Residue-level contacts at the interface:
Residue R21 in chain A interacts with residue I232 in chain B (closest heavy-atom distance 3.5 Å).
Residue R191 in chain A interacts with residue A236 in chain B (closest heavy-atom distance 2.5 Å).
Residue L188 in chain A is in contact with residue F234 in chain B (closest heavy-atom distance 3.8 Å).
Residue Y59 in chain A contacts residue A236 in chain B (closest heavy-atom distance 4.9 Å).
Residue Y61 in chain A contacts residue F234 in chain B (closest heavy-atom distance 3.1 Å).
Residue Y59 in chain A contacts residue G235 in chain B (closest heavy-atom distance 4.5 Å).
Residue R191 in chain A interacts with residue T237 in chain B (closest heavy-atom distance 4.3 Å).
Residue R191 in chain A is in contact with residue G235 in chain B (closest heavy-atom distance 4.9 Å).
Residue I89 in chain A is in contact with residue G235 in chain B (closest heavy-atom distance 5.0 Å).
Residue E25 in chain A is in contact with residue G231 in chain B (closest heavy-atom distance 3.6 Å).
Residue R191 in chain A interacts with residue I232 in chain B (closest heavy-atom distance 4.5 Å).
Residue R191 in chain A contacts residue F234 in chain B (closest heavy-atom distance 3.2 Å).
Residue M91 in chain A interacts with residue F234 in chain B (closest heavy-atom distance 3.5 Å).
Residue R191 in chain A interacts with residue G233 in chain B (closest heavy-atom distance 3.1 Å).
Residue Y61 in chain A interacts with residue G233 in chain B (closest heavy-atom distance 3.0 Å).
Residue E25 in chain A is in contact with residue I232 in chain B (closest heavy-atom distance 3.6 Å).
Residue L22 in chain A is in contact with residue I232 in chain B (closest heavy-atom distance 4.1 Å).
Residue R191 in chain A interacts with residue V238 in chain B (closest heavy-atom distance 3.8 Å).
Residue L113 in chain A interacts with residue F234 in chain B (closest heavy-atom distance 4.5 Å).
Residue V27 in chain A is in contact with residue G233 in chain B (closest heavy-atom distance 4.5 Å).
Residue I89 in chain A is in contact with residue F234 in chain B (closest heavy-atom distance 4.1 Å).

Sequence of chain A:
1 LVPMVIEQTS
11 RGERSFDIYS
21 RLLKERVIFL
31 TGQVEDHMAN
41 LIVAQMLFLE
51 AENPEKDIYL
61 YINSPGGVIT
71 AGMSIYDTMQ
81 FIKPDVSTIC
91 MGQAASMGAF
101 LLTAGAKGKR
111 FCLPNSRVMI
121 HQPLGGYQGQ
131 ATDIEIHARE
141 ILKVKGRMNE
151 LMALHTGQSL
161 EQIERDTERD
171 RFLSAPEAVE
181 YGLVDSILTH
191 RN

Sequence of chain B:
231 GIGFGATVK

The following describes two proteins that form a bound complex.